Sequence of the first protein:
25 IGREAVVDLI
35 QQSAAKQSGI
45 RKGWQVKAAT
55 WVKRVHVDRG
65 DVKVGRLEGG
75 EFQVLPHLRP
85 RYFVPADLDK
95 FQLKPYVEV

Sequence of the second protein:
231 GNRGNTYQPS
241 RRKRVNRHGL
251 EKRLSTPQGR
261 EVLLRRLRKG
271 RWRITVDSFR

Interface contacts:
Residue G26 in the first protein interacts with residue R260 in the second protein (closest heavy-atom distance 4.3 Å).
Residue I25 in the first protein contacts residue L264 in the second protein (closest heavy-atom distance 4.6 Å).
Residue W55 in the first protein is in contact with residue S278 in the second protein (closest heavy-atom distance 4.4 Å).
Residue G43 in the first protein interacts with residue R280 in the second protein (closest heavy-atom distance 3.1 Å).
Residue R27 in the first protein is in contact with residue E251 in the second protein (closest heavy-atom distance 2.9 Å).
Residue W55 in the first protein interacts with residue D277 in the second protein (closest heavy-atom distance 4.2 Å).
Residue V30 in the first protein interacts with residue R260 in the second protein (closest heavy-atom distance 4.5 Å).
Residue V30 in the first protein interacts with residue L254 in the second protein (closest heavy-atom distance 4.0 Å).
Residue S42 in the first protein contacts residue R280 in the second protein (closest heavy-atom distance 3.6 Å).
Residue L33 in the first protein is in contact with residue L264 in the second protein (closest heavy-atom distance 4.0 Å).
Residue I34 in the first protein interacts with residue L263 in the second protein (closest heavy-atom distance 4.1 Å).
Residue A52 in the first protein contacts residue S278 in the second protein (closest heavy-atom distance 3.5 Å).
Residue A53 in the first protein interacts with residue R280 in the second protein (closest heavy-atom distance 4.4 Å).
Residue K46 in the first protein contacts residue W272 in the second protein (closest heavy-atom distance 4.6 Å).
Residue W48 in the first protein contacts residue S278 in the second protein (closest heavy-atom distance 3.3 Å).
Residue W55 in the first protein contacts residue V245 in the second protein (closest heavy-atom distance 4.0 Å).
Residue I34 in the first protein interacts with residue L267 in the second protein (closest heavy-atom distance 3.9 Å).
Residue V30 in the first protein is in contact with residue L267 in the second protein (closest heavy-atom distance 4.2 Å).
Residue V30 in the first protein contacts residue L264 in the second protein (closest heavy-atom distance 4.3 Å).
Residue R45 in the first protein contacts residue R280 in the second protein (closest heavy-atom distance 3.1 Å).
Residue I25 in the first protein contacts residue E261 in the second protein (closest heavy-atom distance 4.4 Å).
Residue Q41 in the first protein interacts with residue R280 in the second protein (closest heavy-atom distance 4.5 Å).
Residue W55 in the first protein contacts residue F279 in the second protein (closest heavy-atom distance 3.9 Å).
Residue I44 in the first protein is in contact with residue R280 in the second protein (closest heavy-atom distance 4.2 Å).
Residue L33 in the first protein interacts with residue L267 in the second protein (closest heavy-atom distance 3.6 Å).
Residue V59 in the first protein contacts residue R241 in the second protein (closest heavy-atom distance 4.5 Å).
Residue W55 in the first protein is in contact with residue V276 in the second protein (closest heavy-atom distance 3.7 Å).
Residue R27 in the first protein is in contact with residue R260 in the second protein (closest heavy-atom distance 4.3 Å).
Residue A52 in the first protein contacts residue F279 in the second protein (closest heavy-atom distance 3.2 Å).
Residue W55 in the first protein is in contact with residue R241 in the second protein (closest heavy-atom distance 4.4 Å).
Residue V31 in the first protein is in contact with residue L250 in the second protein (closest heavy-atom distance 4.6 Å).
Residue V31 in the first protein is in contact with residue L254 in the second protein (closest heavy-atom distance 3.7 Å).
Residue V61 in the first protein interacts with residue F279 in the second protein (closest heavy-atom distance 3.7 Å).
Residue S37 in the first protein contacts residue L267 in the second protein (closest heavy-atom distance 3.9 Å).
Residue R58 in the first protein interacts with residue R241 in the second protein (closest heavy-atom distance 3.7 Å).
Residue V56 in the first protein is in contact with residue F279 in the second protein (closest heavy-atom distance 4.5 Å).
Residue A53 in the first protein contacts residue F279 in the second protein (closest heavy-atom distance 4.9 Å).
Residue R27 in the first protein is in contact with residue L254 in the second protein (closest heavy-atom distance 3.5 Å).
Residue W48 in the first protein interacts with residue R273 in the second protein (closest heavy-atom distance 3.7 Å).
Residue I25 in the first protein is in contact with residue R260 in the second protein (closest heavy-atom distance 3.2 Å).
Residue I34 in the first protein is in contact with residue L250 in the second protein (closest heavy-atom distance 4.0 Å).
Residue W48 in the first protein interacts with residue W272 in the second protein (closest heavy-atom distance 3.5 Å).
Residue Q41 in the first protein is in contact with residue W272 in the second protein (closest heavy-atom distance 3.6 Å).
Residue I34 in the first protein contacts residue I274 in the second protein (closest heavy-atom distance 3.8 Å).
Residue R27 in the first protein contacts residue S255 in the second protein (closest heavy-atom distance 4.2 Å).
Residue Q49 in the first protein contacts residue R280 in the second protein (closest heavy-atom distance 3.3 Å).
Residue W48 in the first protein interacts with residue F279 in the second protein (closest heavy-atom distance 4.5 Å).
Residue V30 in the first protein is in contact with residue L263 in the second protein (closest heavy-atom distance 4.0 Å).

This data describes a binding interaction between two proteins.